Sequence of chain A:
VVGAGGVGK

Interface contacts:
Residue R163 in chain B interacts with residue V1 in chain A (closest heavy-atom distance 3.1 Å).
Residue Y9 in chain B interacts with residue V2 in chain A (closest heavy-atom distance 3.5 Å).
Residue Q155 in chain B interacts with residue V7 in chain A (closest heavy-atom distance 4.7 Å).
Residue Q70 in chain B interacts with residue G6 in chain A (closest heavy-atom distance 4.6 Å).
Residue Y99 in chain B interacts with residue V2 in chain A (closest heavy-atom distance 3.4 Å).
Residue T73 in chain B interacts with residue G8 in chain A (closest heavy-atom distance 4.1 Å).
Residue L81 in chain B contacts residue K9 in chain A (closest heavy-atom distance 3.9 Å).
Residue T80 in chain B contacts residue K9 in chain A (closest heavy-atom distance 3.5 Å).
Residue Y9 in chain B contacts residue G3 in chain A (closest heavy-atom distance 4.5 Å).
Residue R163 in chain B contacts residue V2 in chain A (closest heavy-atom distance 3.2 Å).
Residue K146 in chain B is in contact with residue G8 in chain A (closest heavy-atom distance 4.2 Å).
Residue R114 in chain B contacts residue K9 in chain A (closest heavy-atom distance 4.5 Å).
Residue E63 in chain B interacts with residue V1 in chain A (closest heavy-atom distance 3.4 Å).
Residue R163 in chain B contacts residue G3 in chain A (closest heavy-atom distance 4.8 Å).
Residue N66 in chain B is in contact with residue A4 in chain A (closest heavy-atom distance 4.7 Å).
Residue I124 in chain B contacts residue K9 in chain A (closest heavy-atom distance 4.9 Å).
Residue T73 in chain B contacts residue G6 in chain A (closest heavy-atom distance 4.3 Å).
Residue Y159 in chain B interacts with residue V1 in chain A (closest heavy-atom distance 2.6 Å).
Residue N66 in chain B contacts residue V2 in chain A (closest heavy-atom distance 3.5 Å).
Residue E63 in chain B contacts residue V2 in chain A (closest heavy-atom distance 2.8 Å).
Residue Y159 in chain B contacts residue V2 in chain A (closest heavy-atom distance 3.5 Å).
Residue M45 in chain B interacts with residue V2 in chain A (closest heavy-atom distance 3.8 Å).
Residue A152 in chain B is in contact with residue V7 in chain A (closest heavy-atom distance 3.5 Å).
Residue T73 in chain B interacts with residue V7 in chain A (closest heavy-atom distance 4.7 Å).
Residue D116 in chain B interacts with residue K9 in chain A (closest heavy-atom distance 2.5 Å).
Residue Y123 in chain B contacts residue K9 in chain A (closest heavy-atom distance 4.2 Å).
Residue Y7 in chain B is in contact with residue V1 in chain A (closest heavy-atom distance 2.8 Å).
Residue Y159 in chain B is in contact with residue G3 in chain A (closest heavy-atom distance 3.7 Å).
Residue Y99 in chain B contacts residue G3 in chain A (closest heavy-atom distance 3.0 Å).
Residue W147 in chain B contacts residue V7 in chain A (closest heavy-atom distance 3.9 Å).
Residue I97 in chain B is in contact with residue K9 in chain A (closest heavy-atom distance 4.1 Å).
Residue M5 in chain B interacts with residue V1 in chain A (closest heavy-atom distance 3.8 Å).
Residue K146 in chain B interacts with residue V7 in chain A (closest heavy-atom distance 4.8 Å).
Residue Y59 in chain B interacts with residue V1 in chain A (closest heavy-atom distance 3.3 Å).
Residue N66 in chain B contacts residue G3 in chain A (closest heavy-atom distance 3.8 Å).
Residue K146 in chain B interacts with residue K9 in chain A (closest heavy-atom distance 3.4 Å).
Residue W147 in chain B interacts with residue K9 in chain A (closest heavy-atom distance 3.8 Å).
Residue Y171 in chain B is in contact with residue V1 in chain A (closest heavy-atom distance 2.6 Å).
Residue W167 in chain B is in contact with residue V1 in chain A (closest heavy-atom distance 3.5 Å).
Residue D77 in chain B is in contact with residue K9 in chain A (closest heavy-atom distance 2.9 Å).
Residue W147 in chain B is in contact with residue G8 in chain A (closest heavy-atom distance 3.1 Å).
Residue F33 in chain B contacts residue V1 in chain A (closest heavy-atom distance 4.7 Å).
Residue R163 in chain B interacts with residue A4 in chain A (closest heavy-atom distance 4.9 Å).
Residue T143 in chain B contacts residue K9 in chain A (closest heavy-atom distance 2.8 Å).
Residue Q62 in chain B interacts with residue V1 in chain A (closest heavy-atom distance 4.0 Å).
Residue I142 in chain B interacts with residue K9 in chain A (closest heavy-atom distance 4.8 Å).
Residue Y7 in chain B is in contact with residue V2 in chain A (closest heavy-atom distance 3.4 Å).
Residue V67 in chain B is in contact with residue V2 in chain A (closest heavy-atom distance 3.9 Å).
Residue Y84 in chain B is in contact with residue K9 in chain A (closest heavy-atom distance 2.7 Å).
Residue Q155 in chain B interacts with residue G5 in chain A (closest heavy-atom distance 3.5 Å).
Residue I95 in chain B is in contact with residue K9 in chain A (closest heavy-atom distance 3.8 Å).
Residue D77 in chain B is in contact with residue G8 in chain A (closest heavy-atom distance 3.8 Å).
Residue A150 in chain B interacts with residue V7 in chain A (closest heavy-atom distance 3.9 Å).

Sequence of chain B:
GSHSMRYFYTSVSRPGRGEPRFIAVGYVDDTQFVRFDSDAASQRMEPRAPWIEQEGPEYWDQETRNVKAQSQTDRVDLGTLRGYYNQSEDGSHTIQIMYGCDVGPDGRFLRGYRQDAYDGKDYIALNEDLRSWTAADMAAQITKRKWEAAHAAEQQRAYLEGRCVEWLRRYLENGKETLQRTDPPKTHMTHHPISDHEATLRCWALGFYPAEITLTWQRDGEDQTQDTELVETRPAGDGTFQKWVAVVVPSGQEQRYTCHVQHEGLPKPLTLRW

The following describes two proteins that form a bound complex.